Sequence of protein 2:
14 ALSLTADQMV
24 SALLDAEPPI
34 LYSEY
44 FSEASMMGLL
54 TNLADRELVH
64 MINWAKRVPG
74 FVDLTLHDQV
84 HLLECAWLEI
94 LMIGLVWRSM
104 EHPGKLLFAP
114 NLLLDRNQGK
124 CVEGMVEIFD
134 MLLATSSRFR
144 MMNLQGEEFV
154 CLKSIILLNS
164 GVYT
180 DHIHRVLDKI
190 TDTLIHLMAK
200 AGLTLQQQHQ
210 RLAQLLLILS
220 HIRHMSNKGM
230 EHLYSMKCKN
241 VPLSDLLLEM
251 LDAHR

Sequence of protein 1:
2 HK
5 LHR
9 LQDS

This data describes a binding interaction between two proteins.

Residue-level contacts at the interface:
Residue L246 in protein 2 is in contact with residue L5 in protein 1 (closest heavy-atom distance 4.4 Å).
Residue H80 in protein 2 is in contact with residue H6 in protein 1 (closest heavy-atom distance 5.0 Å).
Residue V83 in protein 2 interacts with residue L9 in protein 1 (closest heavy-atom distance 3.7 Å).
Residue F74 in protein 2 is in contact with residue L9 in protein 1 (closest heavy-atom distance 4.5 Å).
Residue V83 in protein 2 interacts with residue L5 in protein 1 (closest heavy-atom distance 4.2 Å).
Residue L86 in protein 2 is in contact with residue L9 in protein 1 (closest heavy-atom distance 4.0 Å).
Residue E87 in protein 2 is in contact with residue L5 in protein 1 (closest heavy-atom distance 4.1 Å).
Residue E249 in protein 2 contacts residue K3 in protein 1 (closest heavy-atom distance 2.9 Å).
Residue V83 in protein 2 contacts residue K3 in protein 1 (closest heavy-atom distance 4.0 Å).
Residue L79 in protein 2 contacts residue L9 in protein 1 (closest heavy-atom distance 4.5 Å).
Residue E249 in protein 2 interacts with residue L5 in protein 1 (closest heavy-atom distance 4.6 Å).
Residue Q82 in protein 2 contacts residue L9 in protein 1 (closest heavy-atom distance 3.7 Å).
Residue L79 in protein 2 is in contact with residue Q10 in protein 1 (closest heavy-atom distance 3.5 Å).
Residue I65 in protein 2 contacts residue L9 in protein 1 (closest heavy-atom distance 3.7 Å).
Residue V83 in protein 2 interacts with residue H6 in protein 1 (closest heavy-atom distance 3.8 Å).
Residue M250 in protein 2 contacts residue L5 in protein 1 (closest heavy-atom distance 3.8 Å).
Residue L86 in protein 2 interacts with residue L5 in protein 1 (closest heavy-atom distance 4.3 Å).
Residue K69 in protein 2 is in contact with residue D11 in protein 1 (closest heavy-atom distance 4.0 Å).
Residue I65 in protein 2 contacts residue L5 in protein 1 (closest heavy-atom distance 3.9 Å).
Residue E87 in protein 2 is in contact with residue K3 in protein 1 (closest heavy-atom distance 3.0 Å).
Residue L79 in protein 2 is in contact with residue H6 in protein 1 (closest heavy-atom distance 3.2 Å).
Residue K69 in protein 2 is in contact with residue L9 in protein 1 (closest heavy-atom distance 3.9 Å).